Sequence of the first protein:
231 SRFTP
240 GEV

The following describes two proteins that form a bound complex.

Contacts between the two chains:
Residue N226 in the second protein is in contact with residue F233 in the first protein (closest heavy-atom distance 4.1 Å).
Residue R276 in the second protein is in contact with residue V242 in the first protein (closest heavy-atom distance 5.0 Å).
Residue N437 in the second protein contacts residue V242 in the first protein (closest heavy-atom distance 2.7 Å).
Residue E213 in the second protein is in contact with residue S231 in the first protein (closest heavy-atom distance 3.6 Å).
Residue I271 in the second protein is in contact with residue V242 in the first protein (closest heavy-atom distance 3.9 Å).
Residue R218 in the second protein interacts with residue V242 in the first protein (closest heavy-atom distance 2.8 Å).
Residue D216 in the second protein contacts residue F233 in the first protein (closest heavy-atom distance 4.8 Å).
Residue W219 in the second protein is in contact with residue F233 in the first protein (closest heavy-atom distance 4.1 Å).
Residue R218 in the second protein interacts with residue E241 in the first protein (closest heavy-atom distance 3.0 Å).
Residue W223 in the second protein contacts residue F233 in the first protein (closest heavy-atom distance 3.6 Å).
Residue W223 in the second protein is in contact with residue P235 in the first protein (closest heavy-atom distance 3.6 Å).
Residue E213 in the second protein is in contact with residue F233 in the first protein (closest heavy-atom distance 3.0 Å).
Residue P215 in the second protein is in contact with residue R232 in the first protein (closest heavy-atom distance 4.4 Å).
Residue D216 in the second protein contacts residue R232 in the first protein (closest heavy-atom distance 3.1 Å).
Residue R79 in the second protein interacts with residue P235 in the first protein (closest heavy-atom distance 3.9 Å).
Residue Y237 in the second protein contacts residue F233 in the first protein (closest heavy-atom distance 3.4 Å).
Residue T439 in the second protein interacts with residue V242 in the first protein (closest heavy-atom distance 2.7 Å).
Residue R272 in the second protein contacts residue V242 in the first protein (closest heavy-atom distance 4.3 Å).
Residue R435 in the second protein interacts with residue R232 in the first protein (closest heavy-atom distance 3.5 Å).
Residue W440 in the second protein contacts residue V242 in the first protein (closest heavy-atom distance 3.6 Å).
Residue H212 in the second protein interacts with residue F233 in the first protein (closest heavy-atom distance 4.9 Å).
Residue D214 in the second protein interacts with residue F233 in the first protein (closest heavy-atom distance 4.8 Å).
Residue H212 in the second protein is in contact with residue R232 in the first protein (closest heavy-atom distance 2.9 Å).
Residue W219 in the second protein contacts residue G240 in the first protein (closest heavy-atom distance 3.9 Å).
Residue A220 in the second protein interacts with residue V242 in the first protein (closest heavy-atom distance 3.5 Å).
Residue E213 in the second protein interacts with residue R232 in the first protein (closest heavy-atom distance 3.8 Å).
Residue L224 in the second protein contacts residue F233 in the first protein (closest heavy-atom distance 4.2 Å).
Residue N429 in the second protein interacts with residue R232 in the first protein (closest heavy-atom distance 2.8 Å).
Residue W219 in the second protein contacts residue V242 in the first protein (closest heavy-atom distance 3.6 Å).
Residue D214 in the second protein is in contact with residue R232 in the first protein (closest heavy-atom distance 3.5 Å).
Residue H212 in the second protein contacts residue S231 in the first protein (closest heavy-atom distance 3.5 Å).
Residue P215 in the second protein interacts with residue F233 in the first protein (closest heavy-atom distance 3.5 Å).
Residue N437 in the second protein is in contact with residue E241 in the first protein (closest heavy-atom distance 3.1 Å).
Residue G275 in the second protein is in contact with residue V242 in the first protein (closest heavy-atom distance 4.0 Å).
Residue W219 in the second protein interacts with residue P235 in the first protein (closest heavy-atom distance 3.6 Å).
Residue W219 in the second protein contacts residue E241 in the first protein (closest heavy-atom distance 3.6 Å).
Residue W219 in the second protein interacts with residue T234 in the first protein (closest heavy-atom distance 4.1 Å).
Residue W223 in the second protein contacts residue G240 in the first protein (closest heavy-atom distance 4.0 Å).

Sequence of the second protein:
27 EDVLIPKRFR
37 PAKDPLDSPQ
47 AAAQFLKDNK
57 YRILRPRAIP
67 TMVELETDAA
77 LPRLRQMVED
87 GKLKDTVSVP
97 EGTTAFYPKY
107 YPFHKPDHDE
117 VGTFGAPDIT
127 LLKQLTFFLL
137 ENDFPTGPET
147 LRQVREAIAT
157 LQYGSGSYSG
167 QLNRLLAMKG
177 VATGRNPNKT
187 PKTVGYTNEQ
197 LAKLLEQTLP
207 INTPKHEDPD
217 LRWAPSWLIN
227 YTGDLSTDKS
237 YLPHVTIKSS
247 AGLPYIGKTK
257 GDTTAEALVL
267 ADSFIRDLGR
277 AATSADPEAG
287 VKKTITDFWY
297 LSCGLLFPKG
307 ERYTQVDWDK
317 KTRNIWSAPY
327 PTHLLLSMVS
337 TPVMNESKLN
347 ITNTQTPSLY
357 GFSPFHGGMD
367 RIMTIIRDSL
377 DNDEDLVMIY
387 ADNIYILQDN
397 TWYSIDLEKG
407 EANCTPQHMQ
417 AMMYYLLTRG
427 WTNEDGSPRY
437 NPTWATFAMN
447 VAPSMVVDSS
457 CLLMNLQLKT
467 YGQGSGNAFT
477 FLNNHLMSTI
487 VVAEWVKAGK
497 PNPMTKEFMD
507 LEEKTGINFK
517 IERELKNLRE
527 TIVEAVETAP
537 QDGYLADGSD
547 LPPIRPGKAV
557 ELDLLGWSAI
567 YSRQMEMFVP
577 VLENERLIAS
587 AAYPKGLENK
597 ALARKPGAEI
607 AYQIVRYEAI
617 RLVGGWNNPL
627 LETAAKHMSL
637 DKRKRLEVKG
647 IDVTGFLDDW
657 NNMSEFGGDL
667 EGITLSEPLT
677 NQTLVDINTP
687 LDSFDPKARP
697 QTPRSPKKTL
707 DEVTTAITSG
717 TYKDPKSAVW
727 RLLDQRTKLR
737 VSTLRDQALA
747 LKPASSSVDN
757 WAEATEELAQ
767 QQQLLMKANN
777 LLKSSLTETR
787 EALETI